Interface contacts:
Residue S558 in chain B is in contact with residue L557 in chain A (closest heavy-atom distance 3.0 Å).
Residue H562 in chain B interacts with residue L547 in chain A (closest heavy-atom distance 3.1 Å).
Residue V655 in chain B is in contact with residue L545 in chain A (closest heavy-atom distance 3.2 Å).
Residue H440 in chain B interacts with residue N468 in chain A (closest heavy-atom distance 3.1 Å).
Residue S322 in chain B contacts residue Q323 in chain A (closest heavy-atom distance 2.7 Å).
Residue S549 in chain B is in contact with residue P560 in chain A (closest heavy-atom distance 3.4 Å).
Residue N468 in chain B interacts with residue H440 in chain A (closest heavy-atom distance 3.1 Å).
Residue S537 in chain B is in contact with residue P560 in chain A (closest heavy-atom distance 3.2 Å).
Residue R470 in chain B contacts residue D531 in chain A (closest heavy-atom distance 3.0 Å).
Residue I359 in chain B interacts with residue I219 in chain A (closest heavy-atom distance 3.3 Å).
Residue I359 in chain B interacts with residue Y327 in chain A (closest heavy-atom distance 3.1 Å).
Residue I219 in chain B interacts with residue L363 in chain A (closest heavy-atom distance 3.4 Å).
Residue Q550 in chain B interacts with residue V655 in chain A (closest heavy-atom distance 3.6 Å).
Residue R470 in chain B contacts residue I533 in chain A (closest heavy-atom distance 3.0 Å).
Residue G551 in chain B contacts residue L559 in chain A (closest heavy-atom distance 3.6 Å).
Residue E541 in chain B is in contact with residue A662 in chain A (closest heavy-atom distance 3.6 Å).
Residue L547 in chain B is in contact with residue H562 in chain A (closest heavy-atom distance 3.1 Å).
Residue L353 in chain B interacts with residue L353 in chain A (closest heavy-atom distance 3.1 Å).
Residue Q323 in chain B contacts residue S322 in chain A (closest heavy-atom distance 2.7 Å).
Residue H440 in chain B interacts with residue I466 in chain A (closest heavy-atom distance 3.2 Å).
Residue H440 in chain B interacts with residue R495 in chain A (closest heavy-atom distance 3.3 Å).
Residue L548 in chain B contacts residue P560 in chain A (closest heavy-atom distance 3.4 Å).
Residue H562 in chain B contacts residue R489 in chain A (closest heavy-atom distance 2.9 Å).
Residue I219 in chain B is in contact with residue I359 in chain A (closest heavy-atom distance 3.3 Å).
Residue P560 in chain B is in contact with residue L548 in chain A (closest heavy-atom distance 3.4 Å).
Residue E541 in chain B contacts residue M663 in chain A (closest heavy-atom distance 3.5 Å).
Residue E438 in chain B is in contact with residue R495 in chain A (closest heavy-atom distance 3.5 Å).
Residue L559 in chain B is in contact with residue L557 in chain A (closest heavy-atom distance 3.6 Å).
Residue N468 in chain B contacts residue R495 in chain A (closest heavy-atom distance 3.6 Å).
Residue P560 in chain B interacts with residue S537 in chain A (closest heavy-atom distance 3.2 Å).
Residue M663 in chain B interacts with residue E541 in chain A (closest heavy-atom distance 3.5 Å).
Residue D531 in chain B interacts with residue R470 in chain A (closest heavy-atom distance 3.0 Å).
Residue L545 in chain B contacts residue V655 in chain A (closest heavy-atom distance 3.2 Å).
Residue L557 in chain B is in contact with residue L559 in chain A (closest heavy-atom distance 3.6 Å).
Residue R495 in chain B interacts with residue H440 in chain A (closest heavy-atom distance 3.3 Å).
Residue N657 in chain B contacts residue G551 in chain A (closest heavy-atom distance 3.6 Å).
Residue Y327 in chain B interacts with residue S357 in chain A (closest heavy-atom distance 3.4 Å).
Residue S322 in chain B interacts with residue S322 in chain A (closest heavy-atom distance 2.1 Å).
Residue E660 in chain B is in contact with residue G554 in chain A (closest heavy-atom distance 3.6 Å).
Residue L557 in chain B is in contact with residue S558 in chain A (closest heavy-atom distance 3.0 Å).
Residue G554 in chain B is in contact with residue E660 in chain A (closest heavy-atom distance 3.6 Å).
Residue I533 in chain B contacts residue R470 in chain A (closest heavy-atom distance 3.0 Å).
Residue V655 in chain B contacts residue Q550 in chain A (closest heavy-atom distance 3.6 Å).
Residue I466 in chain B interacts with residue H440 in chain A (closest heavy-atom distance 3.2 Å).
Residue L548 in chain B contacts residue H562 in chain A (closest heavy-atom distance 2.9 Å).
Residue L557 in chain B interacts with residue L557 in chain A (closest heavy-atom distance 3.5 Å).
Residue A662 in chain B contacts residue E541 in chain A (closest heavy-atom distance 3.6 Å).
Residue R495 in chain B is in contact with residue E438 in chain A (closest heavy-atom distance 3.5 Å).
Residue T654 in chain B contacts residue Q550 in chain A (closest heavy-atom distance 3.4 Å).
Residue R495 in chain B contacts residue R470 in chain A (closest heavy-atom distance 3.5 Å).
Residue R470 in chain B interacts with residue R495 in chain A (closest heavy-atom distance 3.5 Å).
Residue L363 in chain B interacts with residue I219 in chain A (closest heavy-atom distance 3.4 Å).
Residue Y327 in chain B is in contact with residue I359 in chain A (closest heavy-atom distance 3.1 Å).
Residue G551 in chain B contacts residue N657 in chain A (closest heavy-atom distance 3.6 Å).
Residue P560 in chain B interacts with residue S549 in chain A (closest heavy-atom distance 3.4 Å).
Residue R489 in chain B interacts with residue H562 in chain A (closest heavy-atom distance 2.9 Å).
Residue H562 in chain B is in contact with residue L548 in chain A (closest heavy-atom distance 2.9 Å).
Residue S357 in chain B is in contact with residue Y327 in chain A (closest heavy-atom distance 3.4 Å).
Residue Q550 in chain B is in contact with residue T654 in chain A (closest heavy-atom distance 3.4 Å).
Residue R495 in chain B contacts residue N468 in chain A (closest heavy-atom distance 3.6 Å).

The following describes two proteins that form a bound complex.

Sequence of chain B:
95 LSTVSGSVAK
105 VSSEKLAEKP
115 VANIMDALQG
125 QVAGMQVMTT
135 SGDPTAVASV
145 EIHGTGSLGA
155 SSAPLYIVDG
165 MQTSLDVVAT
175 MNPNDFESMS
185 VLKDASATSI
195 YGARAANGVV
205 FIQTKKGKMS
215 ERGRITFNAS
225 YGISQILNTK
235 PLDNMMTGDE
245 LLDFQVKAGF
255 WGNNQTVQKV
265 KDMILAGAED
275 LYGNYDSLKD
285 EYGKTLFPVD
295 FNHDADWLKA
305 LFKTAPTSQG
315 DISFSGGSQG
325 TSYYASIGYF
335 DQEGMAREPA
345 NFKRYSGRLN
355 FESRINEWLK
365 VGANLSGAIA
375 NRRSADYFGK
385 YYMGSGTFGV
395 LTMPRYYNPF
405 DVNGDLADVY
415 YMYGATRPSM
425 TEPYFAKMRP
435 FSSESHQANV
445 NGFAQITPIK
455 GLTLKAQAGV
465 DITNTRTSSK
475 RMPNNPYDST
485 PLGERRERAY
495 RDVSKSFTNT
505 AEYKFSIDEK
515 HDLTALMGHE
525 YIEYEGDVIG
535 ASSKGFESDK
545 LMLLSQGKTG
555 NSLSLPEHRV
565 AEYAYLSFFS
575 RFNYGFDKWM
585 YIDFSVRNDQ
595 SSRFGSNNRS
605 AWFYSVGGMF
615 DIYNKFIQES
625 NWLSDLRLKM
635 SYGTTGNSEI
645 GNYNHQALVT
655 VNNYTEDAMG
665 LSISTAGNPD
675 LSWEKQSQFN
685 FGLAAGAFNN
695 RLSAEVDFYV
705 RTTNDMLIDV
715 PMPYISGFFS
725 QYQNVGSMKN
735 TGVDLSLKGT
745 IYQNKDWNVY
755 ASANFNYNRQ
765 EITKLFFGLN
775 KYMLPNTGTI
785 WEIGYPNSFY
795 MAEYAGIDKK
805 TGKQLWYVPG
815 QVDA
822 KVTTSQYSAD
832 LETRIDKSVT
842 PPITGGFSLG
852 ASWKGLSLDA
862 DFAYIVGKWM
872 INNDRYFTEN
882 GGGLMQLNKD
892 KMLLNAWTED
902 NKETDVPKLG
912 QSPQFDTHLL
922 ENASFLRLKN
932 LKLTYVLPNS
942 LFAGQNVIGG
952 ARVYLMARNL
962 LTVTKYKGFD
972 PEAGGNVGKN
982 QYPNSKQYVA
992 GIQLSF

Sequence of chain A:
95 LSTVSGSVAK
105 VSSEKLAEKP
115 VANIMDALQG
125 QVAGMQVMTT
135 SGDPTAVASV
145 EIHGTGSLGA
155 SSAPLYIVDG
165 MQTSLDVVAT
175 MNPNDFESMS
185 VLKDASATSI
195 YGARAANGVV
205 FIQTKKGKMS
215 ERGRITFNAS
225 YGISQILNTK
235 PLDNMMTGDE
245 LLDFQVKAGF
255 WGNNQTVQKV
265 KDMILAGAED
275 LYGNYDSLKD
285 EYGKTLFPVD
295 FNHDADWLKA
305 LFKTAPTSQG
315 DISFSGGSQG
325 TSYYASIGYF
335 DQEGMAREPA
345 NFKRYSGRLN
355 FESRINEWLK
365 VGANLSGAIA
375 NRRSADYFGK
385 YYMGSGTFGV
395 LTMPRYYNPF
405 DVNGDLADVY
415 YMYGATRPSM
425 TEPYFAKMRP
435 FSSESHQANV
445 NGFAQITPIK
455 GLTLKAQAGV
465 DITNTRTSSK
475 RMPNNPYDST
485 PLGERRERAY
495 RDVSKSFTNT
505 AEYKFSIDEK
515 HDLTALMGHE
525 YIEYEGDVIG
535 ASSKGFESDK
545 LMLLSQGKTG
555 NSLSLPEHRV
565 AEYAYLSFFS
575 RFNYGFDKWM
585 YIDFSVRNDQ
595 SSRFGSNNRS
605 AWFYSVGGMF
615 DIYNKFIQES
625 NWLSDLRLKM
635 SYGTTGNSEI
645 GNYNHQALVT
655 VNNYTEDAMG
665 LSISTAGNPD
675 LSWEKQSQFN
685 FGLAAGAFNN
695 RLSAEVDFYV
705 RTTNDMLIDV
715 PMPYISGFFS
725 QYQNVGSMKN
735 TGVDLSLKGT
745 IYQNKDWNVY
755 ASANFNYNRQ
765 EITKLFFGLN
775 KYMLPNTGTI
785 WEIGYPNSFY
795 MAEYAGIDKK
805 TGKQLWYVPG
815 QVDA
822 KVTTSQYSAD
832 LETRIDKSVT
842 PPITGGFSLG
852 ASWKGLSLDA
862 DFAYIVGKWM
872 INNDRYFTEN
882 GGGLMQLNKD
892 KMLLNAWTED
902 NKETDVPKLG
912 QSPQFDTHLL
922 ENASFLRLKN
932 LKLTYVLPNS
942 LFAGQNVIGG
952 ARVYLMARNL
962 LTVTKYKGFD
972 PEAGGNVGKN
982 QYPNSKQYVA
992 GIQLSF